Interface contacts:
Residue I70 in the second protein interacts with residue W32 in the first protein (closest heavy-atom distance 4.6 Å).
Residue V66 in the second protein is in contact with residue T37 in the first protein (closest heavy-atom distance 3.4 Å).
Residue S65 in the second protein is in contact with residue T37 in the first protein (closest heavy-atom distance 4.2 Å).
Residue S65 in the second protein contacts residue D42 in the first protein (closest heavy-atom distance 3.8 Å).
Residue S65 in the second protein contacts residue R48 in the first protein (closest heavy-atom distance 4.0 Å).
Residue V66 in the second protein contacts residue R48 in the first protein (closest heavy-atom distance 3.4 Å).
Residue I70 in the second protein contacts residue S36 in the first protein (closest heavy-atom distance 4.5 Å).
Residue F67 in the second protein interacts with residue T37 in the first protein (closest heavy-atom distance 4.2 Å).
Residue F67 in the second protein interacts with residue S36 in the first protein (closest heavy-atom distance 4.0 Å).
Residue V66 in the second protein interacts with residue G38 in the first protein (closest heavy-atom distance 3.4 Å).
Residue V66 in the second protein interacts with residue Y41 in the first protein (closest heavy-atom distance 3.7 Å).
Residue G68 in the second protein interacts with residue S36 in the first protein (closest heavy-atom distance 4.6 Å).
Residue V66 in the second protein interacts with residue L39 in the first protein (closest heavy-atom distance 5.0 Å).

Sequence of the first protein:
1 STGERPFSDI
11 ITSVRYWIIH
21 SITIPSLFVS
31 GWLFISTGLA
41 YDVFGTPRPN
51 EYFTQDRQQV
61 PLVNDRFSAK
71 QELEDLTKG

Sequence of the second protein:
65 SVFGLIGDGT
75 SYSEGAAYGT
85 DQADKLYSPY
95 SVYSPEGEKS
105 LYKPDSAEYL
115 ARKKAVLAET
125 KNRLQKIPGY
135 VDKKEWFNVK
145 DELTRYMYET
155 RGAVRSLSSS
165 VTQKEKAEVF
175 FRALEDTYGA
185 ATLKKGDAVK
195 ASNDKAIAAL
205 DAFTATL

These two protein chains interact to form a complex.